Sequence of the second protein:
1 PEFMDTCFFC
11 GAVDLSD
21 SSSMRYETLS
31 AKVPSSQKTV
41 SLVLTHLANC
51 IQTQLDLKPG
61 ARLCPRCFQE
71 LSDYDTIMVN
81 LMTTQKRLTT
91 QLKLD

These two protein chains interact to form a complex.

Contacts between the two chains:
Residue L81 in the second protein contacts residue M78 in the first protein (closest heavy-atom distance 4.1 Å).
Residue E70 in the second protein is in contact with residue R87 in the first protein (closest heavy-atom distance 2.6 Å).
Residue I51 in the second protein interacts with residue K93 in the first protein (closest heavy-atom distance 3.6 Å).
Residue T84 in the second protein interacts with residue Y74 in the first protein (closest heavy-atom distance 3.9 Å).
Residue L55 in the second protein contacts residue L92 in the first protein (closest heavy-atom distance 4.2 Å).
Residue L47 in the second protein contacts residue Q85 in the first protein (closest heavy-atom distance 4.1 Å).
Residue D95 in the second protein is in contact with residue F8 in the first protein (closest heavy-atom distance 4.4 Å).
Residue L47 in the second protein interacts with residue L88 in the first protein (closest heavy-atom distance 3.9 Å).
Residue I77 in the second protein is in contact with residue L81 in the first protein (closest heavy-atom distance 3.6 Å).
Residue L88 in the second protein interacts with residue L47 in the first protein (closest heavy-atom distance 3.6 Å).
Residue L92 in the second protein is in contact with residue I51 in the first protein (closest heavy-atom distance 4.2 Å).
Residue Y74 in the second protein is in contact with residue L88 in the first protein (closest heavy-atom distance 3.8 Å).
Residue L71 in the second protein interacts with residue L88 in the first protein (closest heavy-atom distance 4.2 Å).
Residue R87 in the second protein contacts residue E70 in the first protein (closest heavy-atom distance 3.1 Å).
Residue Q85 in the second protein interacts with residue C50 in the first protein (closest heavy-atom distance 3.4 Å).
Residue C50 in the second protein interacts with residue T89 in the first protein (closest heavy-atom distance 4.0 Å).
Residue Q85 in the second protein is in contact with residue H46 in the first protein (closest heavy-atom distance 4.0 Å).
Residue L92 in the second protein contacts residue A48 in the first protein (closest heavy-atom distance 3.6 Å).
Residue L44 in the second protein is in contact with residue L92 in the first protein (closest heavy-atom distance 4.5 Å).
Residue Y74 in the second protein interacts with residue L81 in the first protein (closest heavy-atom distance 3.5 Å).
Residue H46 in the second protein interacts with residue Q85 in the first protein (closest heavy-atom distance 4.4 Å).
Residue C10 in the second protein contacts residue Q91 in the first protein (closest heavy-atom distance 3.7 Å).
Residue I77 in the second protein contacts residue N80 in the first protein (closest heavy-atom distance 3.7 Å).
Residue Y74 in the second protein interacts with residue Q85 in the first protein (closest heavy-atom distance 3.0 Å).
Residue L88 in the second protein is in contact with residue E70 in the first protein (closest heavy-atom distance 3.8 Å).
Residue L88 in the second protein interacts with residue Y74 in the first protein (closest heavy-atom distance 3.8 Å).
Residue F9 in the second protein contacts residue Q91 in the first protein (closest heavy-atom distance 2.8 Å).
Residue C10 in the second protein is in contact with residue K96 in the first protein (closest heavy-atom distance 3.8 Å).
Residue Q91 in the second protein contacts residue F9 in the first protein (closest heavy-atom distance 3.4 Å).
Residue C50 in the second protein contacts residue Q85 in the first protein (closest heavy-atom distance 3.5 Å).
Residue L88 in the second protein is in contact with residue F9 in the first protein (closest heavy-atom distance 3.5 Å).
Residue F9 in the second protein contacts residue L92 in the first protein (closest heavy-atom distance 3.8 Å).
Residue L92 in the second protein is in contact with residue F9 in the first protein (closest heavy-atom distance 3.9 Å).
Residue F8 in the second protein is in contact with residue L92 in the first protein (closest heavy-atom distance 4.4 Å).
Residue N80 in the second protein interacts with residue I77 in the first protein (closest heavy-atom distance 3.9 Å).
Residue G11 in the second protein is in contact with residue K96 in the first protein (closest heavy-atom distance 4.3 Å).
Residue Q85 in the second protein interacts with residue L47 in the first protein (closest heavy-atom distance 4.3 Å).
Residue I77 in the second protein is in contact with residue T84 in the first protein (closest heavy-atom distance 3.7 Å).
Residue M78 in the second protein contacts residue L81 in the first protein (closest heavy-atom distance 3.7 Å).
Residue E70 in the second protein contacts residue L88 in the first protein (closest heavy-atom distance 4.1 Å).
Residue A48 in the second protein interacts with residue L92 in the first protein (closest heavy-atom distance 4.0 Å).
Residue T89 in the second protein interacts with residue I51 in the first protein (closest heavy-atom distance 3.6 Å).
Residue L47 in the second protein interacts with residue L92 in the first protein (closest heavy-atom distance 4.1 Å).
Residue L92 in the second protein is in contact with residue L47 in the first protein (closest heavy-atom distance 3.8 Å).
Residue L47 in the second protein interacts with residue T89 in the first protein (closest heavy-atom distance 3.8 Å).
Residue F9 in the second protein contacts residue L88 in the first protein (closest heavy-atom distance 3.5 Å).
Residue Q85 in the second protein contacts residue Y74 in the first protein (closest heavy-atom distance 2.7 Å).
Residue L92 in the second protein is in contact with residue L44 in the first protein (closest heavy-atom distance 4.3 Å).
Residue L81 in the second protein interacts with residue I77 in the first protein (closest heavy-atom distance 3.6 Å).
Residue L92 in the second protein is in contact with residue L55 in the first protein (closest heavy-atom distance 3.9 Å).
Residue L81 in the second protein contacts residue Y74 in the first protein (closest heavy-atom distance 3.7 Å).
Residue T84 in the second protein interacts with residue E70 in the first protein (closest heavy-atom distance 4.7 Å).
Residue T84 in the second protein interacts with residue I77 in the first protein (closest heavy-atom distance 3.5 Å).
Residue Y74 in the second protein contacts residue T84 in the first protein (closest heavy-atom distance 3.5 Å).
Residue I77 in the second protein contacts residue I77 in the first protein (closest heavy-atom distance 3.8 Å).
Residue T89 in the second protein interacts with residue C50 in the first protein (closest heavy-atom distance 4.3 Å).
Residue K93 in the second protein interacts with residue I51 in the first protein (closest heavy-atom distance 4.1 Å).
Residue T89 in the second protein is in contact with residue L47 in the first protein (closest heavy-atom distance 3.8 Å).
Residue L88 in the second protein contacts residue L71 in the first protein (closest heavy-atom distance 4.2 Å).
Residue I51 in the second protein interacts with residue T89 in the first protein (closest heavy-atom distance 3.7 Å).

Sequence of the first protein:
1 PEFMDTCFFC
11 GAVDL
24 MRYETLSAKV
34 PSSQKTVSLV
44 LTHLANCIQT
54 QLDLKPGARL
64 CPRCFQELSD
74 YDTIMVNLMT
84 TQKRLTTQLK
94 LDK